The following describes two proteins that form a bound complex.

Interface contacts:
Residue N216 in chain A contacts residue F68 in chain B (closest heavy-atom distance 4.2 Å).

Sequence of chain B:
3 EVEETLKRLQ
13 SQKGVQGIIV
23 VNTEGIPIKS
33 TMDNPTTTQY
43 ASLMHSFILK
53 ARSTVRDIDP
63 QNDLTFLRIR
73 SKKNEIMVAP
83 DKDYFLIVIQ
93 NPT

Sequence of chain A:
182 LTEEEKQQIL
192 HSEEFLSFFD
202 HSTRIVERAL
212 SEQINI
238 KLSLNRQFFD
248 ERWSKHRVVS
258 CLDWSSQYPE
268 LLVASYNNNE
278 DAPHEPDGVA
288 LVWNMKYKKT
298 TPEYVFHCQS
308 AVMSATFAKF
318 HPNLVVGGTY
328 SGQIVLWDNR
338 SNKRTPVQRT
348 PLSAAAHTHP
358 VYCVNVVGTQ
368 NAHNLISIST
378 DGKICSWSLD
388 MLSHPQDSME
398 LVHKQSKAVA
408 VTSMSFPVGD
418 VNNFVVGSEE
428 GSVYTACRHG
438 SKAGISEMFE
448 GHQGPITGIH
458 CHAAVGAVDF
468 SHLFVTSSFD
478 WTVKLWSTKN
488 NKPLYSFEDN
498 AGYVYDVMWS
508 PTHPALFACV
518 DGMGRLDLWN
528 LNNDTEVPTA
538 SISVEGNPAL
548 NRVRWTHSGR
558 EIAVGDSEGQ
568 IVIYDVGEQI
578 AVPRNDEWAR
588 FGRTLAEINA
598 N